Contacts between the two chains:
Residue V60 in chain B interacts with residue L5 in chain A (closest heavy-atom distance 3.9 Å).
Residue Y53 in chain B contacts residue T6 in chain A (closest heavy-atom distance 4.0 Å).
Residue L61 in chain B interacts with residue G7 in chain A (closest heavy-atom distance 3.8 Å).
Residue F50 in chain B interacts with residue L3 in chain A (closest heavy-atom distance 3.5 Å).
Residue T51 in chain B is in contact with residue L4 in chain A (closest heavy-atom distance 3.5 Å).
Residue I96 in chain B is in contact with residue L5 in chain A (closest heavy-atom distance 4.9 Å).
Residue T51 in chain B contacts residue L5 in chain A (closest heavy-atom distance 2.8 Å).
Residue I49 in chain B contacts residue L3 in chain A (closest heavy-atom distance 4.6 Å).
Residue E26 in chain B contacts residue L5 in chain A (closest heavy-atom distance 3.4 Å).
Residue A28 in chain B contacts residue T6 in chain A (closest heavy-atom distance 4.6 Å).
Residue L61 in chain B is in contact with residue L5 in chain A (closest heavy-atom distance 5.0 Å).
Residue I49 in chain B is in contact with residue R2 in chain A (closest heavy-atom distance 3.3 Å).
Residue S166 in chain B interacts with residue L4 in chain A (closest heavy-atom distance 4.5 Å).
Residue T52 in chain B contacts residue L5 in chain A (closest heavy-atom distance 3.8 Å).
Residue V60 in chain B interacts with residue T6 in chain A (closest heavy-atom distance 3.6 Å).
Residue R91 in chain B is in contact with residue L4 in chain A (closest heavy-atom distance 3.2 Å).
Residue Q57 in chain B contacts residue G7 in chain A (closest heavy-atom distance 3.3 Å).
Residue T51 in chain B interacts with residue R2 in chain A (closest heavy-atom distance 4.0 Å).
Residue L25 in chain B interacts with residue L5 in chain A (closest heavy-atom distance 3.7 Å).
Residue V60 in chain B is in contact with residue G7 in chain A (closest heavy-atom distance 4.2 Å).
Residue E26 in chain B contacts residue L4 in chain A (closest heavy-atom distance 4.8 Å).
Residue F50 in chain B interacts with residue R2 in chain A (closest heavy-atom distance 3.9 Å).
Residue V98 in chain B interacts with residue L5 in chain A (closest heavy-atom distance 4.5 Å).
Residue F50 in chain B contacts residue L5 in chain A (closest heavy-atom distance 3.6 Å).
Residue A28 in chain B is in contact with residue L4 in chain A (closest heavy-atom distance 3.0 Å).
Residue Q57 in chain B interacts with residue T6 in chain A (closest heavy-atom distance 3.3 Å).
Residue Y53 in chain B is in contact with residue L5 in chain A (closest heavy-atom distance 3.2 Å).
Residue T51 in chain B interacts with residue L3 in chain A (closest heavy-atom distance 3.0 Å).
Residue Q57 in chain B interacts with residue L5 in chain A (closest heavy-atom distance 2.9 Å).
Residue Q95 in chain B interacts with residue R2 in chain A (closest heavy-atom distance 2.5 Å).
Residue Y53 in chain B interacts with residue L4 in chain A (closest heavy-atom distance 3.6 Å).
Residue N162 in chain B contacts residue L4 in chain A (closest heavy-atom distance 4.5 Å).
Residue T27 in chain B interacts with residue L5 in chain A (closest heavy-atom distance 4.0 Å).
Residue L61 in chain B is in contact with residue T6 in chain A (closest heavy-atom distance 2.9 Å).
Residue Q48 in chain B interacts with residue L3 in chain A (closest heavy-atom distance 3.6 Å).
Residue F50 in chain B is in contact with residue L4 in chain A (closest heavy-atom distance 4.7 Å).
Residue T27 in chain B is in contact with residue L4 in chain A (closest heavy-atom distance 3.4 Å).
Residue T52 in chain B is in contact with residue L4 in chain A (closest heavy-atom distance 4.2 Å).
Residue A28 in chain B interacts with residue L5 in chain A (closest heavy-atom distance 4.9 Å).
Residue T27 in chain B is in contact with residue L3 in chain A (closest heavy-atom distance 4.1 Å).
Residue G59 in chain B is in contact with residue G7 in chain A (closest heavy-atom distance 3.4 Å).
Residue G59 in chain B is in contact with residue T6 in chain A (closest heavy-atom distance 4.4 Å).
Residue Q63 in chain B is in contact with residue T6 in chain A (closest heavy-atom distance 4.7 Å).
Residue T33 in chain B is in contact with residue L3 in chain A (closest heavy-atom distance 3.6 Å).
Residue I62 in chain B is in contact with residue L5 in chain A (closest heavy-atom distance 3.9 Å).

Sequence of chain A:
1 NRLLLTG

This data describes a binding interaction between two proteins.

Sequence of chain B:
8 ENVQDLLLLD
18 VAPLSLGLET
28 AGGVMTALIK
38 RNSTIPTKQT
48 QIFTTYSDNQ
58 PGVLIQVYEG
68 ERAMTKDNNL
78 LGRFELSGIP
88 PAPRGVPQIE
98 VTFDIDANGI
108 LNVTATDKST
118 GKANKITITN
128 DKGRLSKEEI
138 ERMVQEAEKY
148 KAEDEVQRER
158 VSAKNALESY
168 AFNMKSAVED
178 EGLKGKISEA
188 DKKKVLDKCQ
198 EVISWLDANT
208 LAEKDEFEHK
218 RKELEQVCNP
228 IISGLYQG